Sequence of protein 2:
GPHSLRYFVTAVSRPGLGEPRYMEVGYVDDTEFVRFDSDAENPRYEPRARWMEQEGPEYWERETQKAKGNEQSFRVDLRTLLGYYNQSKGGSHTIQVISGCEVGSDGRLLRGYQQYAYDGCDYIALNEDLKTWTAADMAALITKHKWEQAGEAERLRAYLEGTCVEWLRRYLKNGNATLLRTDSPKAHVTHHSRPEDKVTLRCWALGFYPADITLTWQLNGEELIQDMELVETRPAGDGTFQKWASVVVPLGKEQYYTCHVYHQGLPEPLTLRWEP

Sequence of protein 1:
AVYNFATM

This data describes a binding interaction between two proteins.

Contacts between the two chains:
Residue F33 in protein 2 interacts with residue A2 in protein 1 (closest heavy-atom distance 5.0 Å).
Residue T163 in protein 2 is in contact with residue A2 in protein 1 (closest heavy-atom distance 4.6 Å).
Residue D77 in protein 2 interacts with residue A7 in protein 1 (closest heavy-atom distance 4.2 Å).
Residue Y159 in protein 2 interacts with residue Y4 in protein 1 (closest heavy-atom distance 3.5 Å).
Residue S99 in protein 2 is in contact with residue F6 in protein 1 (closest heavy-atom distance 4.0 Å).
Residue V76 in protein 2 contacts residue T8 in protein 1 (closest heavy-atom distance 4.2 Å).
Residue R155 in protein 2 contacts residue N5 in protein 1 (closest heavy-atom distance 2.9 Å).
Residue E63 in protein 2 is in contact with residue A2 in protein 1 (closest heavy-atom distance 3.2 Å).
Residue Q114 in protein 2 is in contact with residue F6 in protein 1 (closest heavy-atom distance 3.6 Å).
Residue W167 in protein 2 contacts residue A2 in protein 1 (closest heavy-atom distance 3.9 Å).
Residue K66 in protein 2 interacts with residue Y4 in protein 1 (closest heavy-atom distance 4.2 Å).
Residue Y171 in protein 2 interacts with residue A2 in protein 1 (closest heavy-atom distance 2.5 Å).
Residue R155 in protein 2 interacts with residue A7 in protein 1 (closest heavy-atom distance 3.6 Å).
Residue Q114 in protein 2 interacts with residue Y4 in protein 1 (closest heavy-atom distance 3.7 Å).
Residue T80 in protein 2 is in contact with residue M9 in protein 1 (closest heavy-atom distance 3.9 Å).
Residue Y159 in protein 2 contacts residue V3 in protein 1 (closest heavy-atom distance 3.8 Å).
Residue V97 in protein 2 is in contact with residue F6 in protein 1 (closest heavy-atom distance 3.8 Å).
Residue Y116 in protein 2 is in contact with residue F6 in protein 1 (closest heavy-atom distance 3.5 Å).
Residue K66 in protein 2 interacts with residue V3 in protein 1 (closest heavy-atom distance 2.7 Å).
Residue L81 in protein 2 contacts residue M9 in protein 1 (closest heavy-atom distance 4.1 Å).
Residue K66 in protein 2 contacts residue A2 in protein 1 (closest heavy-atom distance 3.6 Å).
Residue Y84 in protein 2 interacts with residue M9 in protein 1 (closest heavy-atom distance 3.4 Å).
Residue Y7 in protein 2 is in contact with residue V3 in protein 1 (closest heavy-atom distance 3.4 Å).
Residue N70 in protein 2 is in contact with residue N5 in protein 1 (closest heavy-atom distance 3.5 Å).
Residue Y159 in protein 2 is in contact with residue A2 in protein 1 (closest heavy-atom distance 2.4 Å).
Residue Y116 in protein 2 contacts residue M9 in protein 1 (closest heavy-atom distance 3.2 Å).
Residue E24 in protein 2 is in contact with residue F6 in protein 1 (closest heavy-atom distance 4.5 Å).
Residue S99 in protein 2 is in contact with residue Y4 in protein 1 (closest heavy-atom distance 4.3 Å).
Residue W147 in protein 2 is in contact with residue M9 in protein 1 (closest heavy-atom distance 4.2 Å).
Residue L5 in protein 2 is in contact with residue A2 in protein 1 (closest heavy-atom distance 4.1 Å).
Residue L156 in protein 2 is in contact with residue Y4 in protein 1 (closest heavy-atom distance 3.3 Å).
Residue F74 in protein 2 interacts with residue M9 in protein 1 (closest heavy-atom distance 3.5 Å).
Residue E24 in protein 2 interacts with residue V3 in protein 1 (closest heavy-atom distance 3.5 Å).
Residue R155 in protein 2 contacts residue F6 in protein 1 (closest heavy-atom distance 3.9 Å).
Residue Y7 in protein 2 contacts residue A2 in protein 1 (closest heavy-atom distance 2.8 Å).
Residue E152 in protein 2 contacts residue A7 in protein 1 (closest heavy-atom distance 3.4 Å).
Residue D77 in protein 2 is in contact with residue T8 in protein 1 (closest heavy-atom distance 3.3 Å).
Residue Y22 in protein 2 interacts with residue F6 in protein 1 (closest heavy-atom distance 4.5 Å).
Residue Y116 in protein 2 is in contact with residue A7 in protein 1 (closest heavy-atom distance 4.1 Å).
Residue S73 in protein 2 is in contact with residue T8 in protein 1 (closest heavy-atom distance 3.9 Å).
Residue D77 in protein 2 is in contact with residue M9 in protein 1 (closest heavy-atom distance 2.8 Å).
Residue I95 in protein 2 interacts with residue M9 in protein 1 (closest heavy-atom distance 3.6 Å).
Residue E152 in protein 2 is in contact with residue Y4 in protein 1 (closest heavy-atom distance 2.6 Å).
Residue N70 in protein 2 interacts with residue F6 in protein 1 (closest heavy-atom distance 2.9 Å).
Residue K66 in protein 2 interacts with residue N5 in protein 1 (closest heavy-atom distance 3.1 Å).
Residue E63 in protein 2 contacts residue V3 in protein 1 (closest heavy-atom distance 3.1 Å).
Residue N70 in protein 2 contacts residue Y4 in protein 1 (closest heavy-atom distance 3.0 Å).
Residue R155 in protein 2 is in contact with residue Y4 in protein 1 (closest heavy-atom distance 3.0 Å).
Residue T143 in protein 2 contacts residue M9 in protein 1 (closest heavy-atom distance 3.6 Å).
Residue N70 in protein 2 is in contact with residue V3 in protein 1 (closest heavy-atom distance 4.2 Å).
Residue W147 in protein 2 interacts with residue T8 in protein 1 (closest heavy-atom distance 2.9 Å).
Residue K146 in protein 2 is in contact with residue M9 in protein 1 (closest heavy-atom distance 3.0 Å).
Residue S73 in protein 2 interacts with residue F6 in protein 1 (closest heavy-atom distance 3.9 Å).
Residue Y45 in protein 2 is in contact with residue V3 in protein 1 (closest heavy-atom distance 4.0 Å).
Residue Y123 in protein 2 contacts residue M9 in protein 1 (closest heavy-atom distance 4.7 Å).
Residue Y59 in protein 2 interacts with residue A2 in protein 1 (closest heavy-atom distance 4.2 Å).
Residue F74 in protein 2 contacts residue F6 in protein 1 (closest heavy-atom distance 3.8 Å).
Residue V9 in protein 2 contacts residue F6 in protein 1 (closest heavy-atom distance 3.8 Å).
Residue W147 in protein 2 is in contact with residue A7 in protein 1 (closest heavy-atom distance 3.7 Å).